These two protein chains interact to form a complex.

Contacts between the two chains:
Residue D88 in chain B is in contact with residue R85 in chain A (closest heavy-atom distance 3.4 Å).
Residue L141 in chain B interacts with residue L141 in chain A (closest heavy-atom distance 3.5 Å).
Residue E105 in chain B contacts residue K110 in chain A (closest heavy-atom distance 3.4 Å).
Residue V116 in chain B is in contact with residue E117 in chain A (closest heavy-atom distance 3.8 Å).
Residue L60 in chain B is in contact with residue L60 in chain A (closest heavy-atom distance 3.5 Å).
Residue D84 in chain B interacts with residue R85 in chain A (closest heavy-atom distance 3.2 Å).
Residue L60 in chain B is in contact with residue N57 in chain A (closest heavy-atom distance 3.7 Å).
Residue Y71 in chain B is in contact with residue L74 in chain A (closest heavy-atom distance 3.5 Å).
Residue E25 in chain B interacts with residue E25 in chain A (closest heavy-atom distance 3.2 Å).
Residue E133 in chain B contacts residue K134 in chain A (closest heavy-atom distance 3.3 Å).
Residue K134 in chain B is in contact with residue S130 in chain A (closest heavy-atom distance 3.6 Å).
Residue T67 in chain B interacts with residue D68 in chain A (closest heavy-atom distance 3.4 Å).
Residue S130 in chain B contacts residue L127 in chain A (closest heavy-atom distance 3.5 Å).
Residue K110 in chain B contacts residue E105 in chain A (closest heavy-atom distance 3.6 Å).
Residue E81 in chain B contacts residue L78 in chain A (closest heavy-atom distance 3.0 Å).
Residue L78 in chain B contacts residue L74 in chain A (closest heavy-atom distance 3.7 Å).
Residue L74 in chain B contacts residue L78 in chain A (closest heavy-atom distance 3.4 Å).
Residue L102 in chain B contacts residue I99 in chain A (closest heavy-atom distance 3.9 Å).
Residue N57 in chain B contacts residue N57 in chain A (closest heavy-atom distance 2.7 Å).
Residue L102 in chain B is in contact with residue L102 in chain A (closest heavy-atom distance 3.8 Å).
Residue S130 in chain B interacts with residue K134 in chain A (closest heavy-atom distance 3.8 Å).
Residue L137 in chain B interacts with residue K134 in chain A (closest heavy-atom distance 3.8 Å).
Residue T67 in chain B is in contact with residue T67 in chain A (closest heavy-atom distance 3.4 Å).
Residue V106 in chain B contacts residue V106 in chain A (closest heavy-atom distance 3.7 Å).
Residue L60 in chain B contacts residue K64 in chain A (closest heavy-atom distance 3.6 Å).
Residue T67 in chain B contacts residue K64 in chain A (closest heavy-atom distance 3.6 Å).
Residue L95 in chain B contacts residue I92 in chain A (closest heavy-atom distance 3.7 Å).
Residue K64 in chain B interacts with residue S63 in chain A (closest heavy-atom distance 3.3 Å).
Residue S63 in chain B is in contact with residue K64 in chain A (closest heavy-atom distance 2.7 Å).
Residue I92 in chain B interacts with residue I92 in chain A (closest heavy-atom distance 3.4 Å).
Residue Y71 in chain B contacts residue Y71 in chain A (closest heavy-atom distance 3.7 Å).
Residue V106 in chain B interacts with residue E105 in chain A (closest heavy-atom distance 3.5 Å).
Residue Q124 in chain B contacts residue A123 in chain A (closest heavy-atom distance 3.9 Å).
Residue I99 in chain B is in contact with residue I99 in chain A (closest heavy-atom distance 3.3 Å).
Residue L127 in chain B contacts residue L127 in chain A (closest heavy-atom distance 3.6 Å).
Residue L109 in chain B contacts residue V106 in chain A (closest heavy-atom distance 3.8 Å).
Residue R82 in chain B contacts residue E81 in chain A (closest heavy-atom distance 3.2 Å).
Residue Q75 in chain B is in contact with residue L74 in chain A (closest heavy-atom distance 3.8 Å).
Residue K134 in chain B contacts residue K134 in chain A (closest heavy-atom distance 3.9 Å).
Residue S130 in chain B is in contact with residue E131 in chain A (closest heavy-atom distance 2.8 Å).
Residue L53 in chain B is in contact with residue L53 in chain A (closest heavy-atom distance 3.9 Å).
Residue L95 in chain B interacts with residue I99 in chain A (closest heavy-atom distance 3.6 Å).
Residue S130 in chain B interacts with residue S130 in chain A (closest heavy-atom distance 2.8 Å).
Residue I99 in chain B is in contact with residue L95 in chain A (closest heavy-atom distance 3.7 Å).
Residue L137 in chain B is in contact with residue E138 in chain A (closest heavy-atom distance 3.3 Å).
Residue L74 in chain B interacts with residue Y71 in chain A (closest heavy-atom distance 3.8 Å).
Residue L46 in chain B contacts residue L46 in chain A (closest heavy-atom distance 3.5 Å).
Residue V116 in chain B contacts residue V116 in chain A (closest heavy-atom distance 3.6 Å).
Residue L60 in chain B interacts with residue E61 in chain A (closest heavy-atom distance 3.8 Å).
Residue E117 in chain B is in contact with residue V116 in chain A (closest heavy-atom distance 3.7 Å).
Residue Y71 in chain B contacts residue D70 in chain A (closest heavy-atom distance 3.6 Å).
Residue Q54 in chain B contacts residue L53 in chain A (closest heavy-atom distance 3.7 Å).
Residue L74 in chain B is in contact with residue L74 in chain A (closest heavy-atom distance 3.7 Å).
Residue R85 in chain B contacts residue E81 in chain A (closest heavy-atom distance 2.8 Å).
Residue D70 in chain B interacts with residue Y71 in chain A (closest heavy-atom distance 3.7 Å).
Residue E61 in chain B is in contact with residue L60 in chain A (closest heavy-atom distance 3.8 Å).
Residue E119 in chain B interacts with residue R120 in chain A (closest heavy-atom distance 3.9 Å).
Residue N112 in chain B is in contact with residue L113 in chain A (closest heavy-atom distance 3.7 Å).
Residue R85 in chain B interacts with residue R82 in chain A (closest heavy-atom distance 3.8 Å).
Residue R120 in chain B contacts residue E119 in chain A (closest heavy-atom distance 3.4 Å).

Sequence of chain A:
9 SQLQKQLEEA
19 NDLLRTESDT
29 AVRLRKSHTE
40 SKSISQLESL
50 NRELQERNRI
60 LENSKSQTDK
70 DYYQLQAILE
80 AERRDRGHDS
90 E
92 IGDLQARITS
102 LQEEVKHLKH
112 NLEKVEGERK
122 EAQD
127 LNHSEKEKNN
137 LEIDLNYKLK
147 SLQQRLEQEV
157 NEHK

Sequence of chain B:
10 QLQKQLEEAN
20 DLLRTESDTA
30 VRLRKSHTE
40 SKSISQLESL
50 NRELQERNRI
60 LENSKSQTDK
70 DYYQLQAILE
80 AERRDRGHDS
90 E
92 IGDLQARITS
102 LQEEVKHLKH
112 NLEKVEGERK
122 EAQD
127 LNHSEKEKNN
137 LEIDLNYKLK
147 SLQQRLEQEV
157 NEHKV